These two protein chains interact to form a complex.

Sequence of protein 2:
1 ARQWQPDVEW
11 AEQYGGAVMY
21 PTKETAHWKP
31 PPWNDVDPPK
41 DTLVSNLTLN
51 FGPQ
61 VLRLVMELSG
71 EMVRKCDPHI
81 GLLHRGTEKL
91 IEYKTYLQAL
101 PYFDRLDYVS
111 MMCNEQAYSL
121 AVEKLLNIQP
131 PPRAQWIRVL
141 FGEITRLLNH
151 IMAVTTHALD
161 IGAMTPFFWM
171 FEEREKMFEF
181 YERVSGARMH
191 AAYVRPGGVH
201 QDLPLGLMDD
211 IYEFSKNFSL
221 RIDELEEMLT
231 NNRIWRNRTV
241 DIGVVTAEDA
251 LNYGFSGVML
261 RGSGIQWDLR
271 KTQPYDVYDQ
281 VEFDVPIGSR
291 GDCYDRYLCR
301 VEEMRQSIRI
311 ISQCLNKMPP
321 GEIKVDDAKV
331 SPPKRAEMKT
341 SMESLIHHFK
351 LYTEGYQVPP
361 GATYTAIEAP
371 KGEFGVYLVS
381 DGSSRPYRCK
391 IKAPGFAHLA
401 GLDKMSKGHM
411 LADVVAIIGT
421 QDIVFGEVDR

Interface contacts:
Residue N138 in protein 1 contacts residue W4 in protein 2 (closest heavy-atom distance 4.3 Å).
Residue T140 in protein 1 contacts residue W4 in protein 2 (closest heavy-atom distance 3.6 Å).
Residue N138 in protein 1 interacts with residue Q3 in protein 2 (closest heavy-atom distance 4.2 Å).
Residue Q139 in protein 1 is in contact with residue W4 in protein 2 (closest heavy-atom distance 3.7 Å).
Residue N138 in protein 1 contacts residue R2 in protein 2 (closest heavy-atom distance 3.5 Å).

Sequence of protein 1:
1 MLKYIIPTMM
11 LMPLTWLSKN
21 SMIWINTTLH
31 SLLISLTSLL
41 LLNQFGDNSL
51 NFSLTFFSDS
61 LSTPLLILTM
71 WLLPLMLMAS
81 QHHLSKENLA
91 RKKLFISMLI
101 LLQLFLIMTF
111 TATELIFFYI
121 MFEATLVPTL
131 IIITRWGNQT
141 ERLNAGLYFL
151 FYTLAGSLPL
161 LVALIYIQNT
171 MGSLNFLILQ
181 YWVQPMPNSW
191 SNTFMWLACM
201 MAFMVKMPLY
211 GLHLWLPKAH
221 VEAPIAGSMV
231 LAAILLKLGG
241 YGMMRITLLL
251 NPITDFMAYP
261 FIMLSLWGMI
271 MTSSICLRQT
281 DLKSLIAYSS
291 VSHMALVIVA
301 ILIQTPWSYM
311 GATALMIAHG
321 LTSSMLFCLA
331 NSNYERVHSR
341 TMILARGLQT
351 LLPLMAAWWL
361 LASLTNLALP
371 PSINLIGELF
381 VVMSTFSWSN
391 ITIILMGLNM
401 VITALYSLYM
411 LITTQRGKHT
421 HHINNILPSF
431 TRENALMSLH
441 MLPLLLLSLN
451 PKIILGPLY